Sequence of the second protein:
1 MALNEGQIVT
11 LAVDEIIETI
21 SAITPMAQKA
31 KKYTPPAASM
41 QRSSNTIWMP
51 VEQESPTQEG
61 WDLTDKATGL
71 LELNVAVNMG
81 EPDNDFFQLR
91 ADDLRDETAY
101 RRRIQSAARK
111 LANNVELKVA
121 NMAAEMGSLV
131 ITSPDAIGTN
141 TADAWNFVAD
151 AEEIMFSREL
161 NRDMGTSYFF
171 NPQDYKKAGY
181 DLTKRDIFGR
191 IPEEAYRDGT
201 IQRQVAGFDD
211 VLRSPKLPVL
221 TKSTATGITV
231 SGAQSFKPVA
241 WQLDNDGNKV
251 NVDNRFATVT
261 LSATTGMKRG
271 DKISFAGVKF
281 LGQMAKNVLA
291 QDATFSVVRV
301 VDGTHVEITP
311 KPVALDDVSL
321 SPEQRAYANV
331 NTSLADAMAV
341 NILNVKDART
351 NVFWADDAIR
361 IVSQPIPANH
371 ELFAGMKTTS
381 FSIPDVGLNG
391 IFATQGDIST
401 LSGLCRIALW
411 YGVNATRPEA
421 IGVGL

The following describes two proteins that form a bound complex.

Residue-level contacts at the interface:
Residue A393 in the second protein contacts residue T10 in the first protein (closest heavy-atom distance 4.9 Å).
Residue T394 in the second protein contacts residue T10 in the first protein (closest heavy-atom distance 3.6 Å).
Residue Q395 in the second protein contacts residue L11 in the first protein (closest heavy-atom distance 2.4 Å).
Residue G403 in the second protein is in contact with residue T10 in the first protein (closest heavy-atom distance 4.2 Å).
Residue Q395 in the second protein is in contact with residue T10 in the first protein (closest heavy-atom distance 2.7 Å).

Sequence of the first protein:
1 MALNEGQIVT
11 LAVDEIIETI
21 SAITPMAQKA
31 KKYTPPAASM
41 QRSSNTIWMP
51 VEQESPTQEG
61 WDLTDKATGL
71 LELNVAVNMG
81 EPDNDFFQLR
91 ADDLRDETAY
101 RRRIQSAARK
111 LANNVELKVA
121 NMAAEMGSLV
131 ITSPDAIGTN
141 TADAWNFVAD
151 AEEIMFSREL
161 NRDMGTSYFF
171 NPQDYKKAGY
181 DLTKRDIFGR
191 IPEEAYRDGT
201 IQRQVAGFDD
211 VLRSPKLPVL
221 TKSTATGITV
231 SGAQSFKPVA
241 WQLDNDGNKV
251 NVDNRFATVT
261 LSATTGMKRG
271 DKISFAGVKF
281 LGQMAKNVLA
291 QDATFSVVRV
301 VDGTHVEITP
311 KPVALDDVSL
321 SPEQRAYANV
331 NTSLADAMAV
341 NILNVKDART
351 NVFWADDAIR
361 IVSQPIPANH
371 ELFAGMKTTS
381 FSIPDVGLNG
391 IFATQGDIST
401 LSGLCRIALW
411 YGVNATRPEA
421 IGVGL